Contacts between the two chains:
Residue Y446 in the second protein interacts with residue P116 in the first protein (closest heavy-atom distance 3.3 Å).
Residue L459 in the second protein contacts residue R17 in the first protein (closest heavy-atom distance 3.3 Å).
Residue D450 in the second protein is in contact with residue G226 in the first protein (closest heavy-atom distance 3.1 Å).
Residue K453 in the second protein interacts with residue F262 in the first protein (closest heavy-atom distance 3.2 Å).
Residue S440 in the second protein interacts with residue H113 in the first protein (closest heavy-atom distance 3.7 Å).
Residue I448 in the second protein contacts residue D242 in the first protein (closest heavy-atom distance 3.6 Å).
Residue K332 in the second protein contacts residue R20 in the first protein (closest heavy-atom distance 3.5 Å).
Residue R325 in the second protein interacts with residue R266 in the first protein (closest heavy-atom distance 3.7 Å).
Residue G562 in the second protein is in contact with residue R76 in the first protein (closest heavy-atom distance 3.3 Å).
Residue Y455 in the second protein contacts residue V261 in the first protein (closest heavy-atom distance 3.2 Å).
Residue Y446 in the second protein contacts residue I240 in the first protein (closest heavy-atom distance 3.3 Å).
Residue N465 in the second protein contacts residue K259 in the first protein (closest heavy-atom distance 3.1 Å).
Residue G452 in the second protein interacts with residue E263 in the first protein (closest heavy-atom distance 3.1 Å).
Residue R325 in the second protein contacts residue K243 in the first protein (closest heavy-atom distance 2.8 Å).
Residue Y443 in the second protein is in contact with residue E102 in the first protein (closest heavy-atom distance 3.2 Å).
Residue D464 in the second protein contacts residue K259 in the first protein (closest heavy-atom distance 3.3 Å).
Residue Y457 in the second protein interacts with residue M16 in the first protein (closest heavy-atom distance 3.4 Å).
Residue V454 in the second protein contacts residue V261 in the first protein (closest heavy-atom distance 3.2 Å).
Residue T328 in the second protein is in contact with residue R17 in the first protein (closest heavy-atom distance 3.7 Å).
Residue V704 in the second protein is in contact with residue I143 in the first protein (closest heavy-atom distance 3.8 Å).
Residue N711 in the second protein interacts with residue K140 in the first protein (closest heavy-atom distance 2.8 Å).
Residue L447 in the second protein is in contact with residue I101 in the first protein (closest heavy-atom distance 3.7 Å).
Residue Y435 in the second protein contacts residue R76 in the first protein (closest heavy-atom distance 3.4 Å).
Residue P331 in the second protein contacts residue R20 in the first protein (closest heavy-atom distance 3.8 Å).
Residue C466 in the second protein interacts with residue F229 in the first protein (closest heavy-atom distance 3.5 Å).
Residue D464 in the second protein contacts residue Q258 in the first protein (closest heavy-atom distance 3.5 Å).
Residue E451 in the second protein interacts with residue E263 in the first protein (closest heavy-atom distance 2.8 Å).
Residue K710 in the second protein is in contact with residue K140 in the first protein (closest heavy-atom distance 3.7 Å).
Residue P665 in the second protein is in contact with residue F24 in the first protein (closest heavy-atom distance 3.6 Å).
Residue S707 in the second protein contacts residue K140 in the first protein (closest heavy-atom distance 3.3 Å).
Residue F668 in the second protein interacts with residue F24 in the first protein (closest heavy-atom distance 3.4 Å).
Residue V454 in the second protein contacts residue E263 in the first protein (closest heavy-atom distance 3.5 Å).
Residue R449 in the second protein is in contact with residue K243 in the first protein (closest heavy-atom distance 3.4 Å).
Residue Y446 in the second protein interacts with residue I118 in the first protein (closest heavy-atom distance 3.5 Å).
Residue K453 in the second protein is in contact with residue E263 in the first protein (closest heavy-atom distance 2.6 Å).
Residue L447 in the second protein is in contact with residue M105 in the first protein (closest heavy-atom distance 3.5 Å).
Residue S701 in the second protein is in contact with residue E165 in the first protein (closest heavy-atom distance 3.1 Å).
Residue Y443 in the second protein contacts residue M105 in the first protein (closest heavy-atom distance 3.5 Å).
Residue N465 in the second protein interacts with residue V261 in the first protein (closest heavy-atom distance 3.2 Å).
Residue K453 in the second protein interacts with residue V261 in the first protein (closest heavy-atom distance 3.8 Å).
Residue Y446 in the second protein interacts with residue I239 in the first protein (closest heavy-atom distance 3.5 Å).
Residue N465 in the second protein is in contact with residue P260 in the first protein (closest heavy-atom distance 3.6 Å).
Residue S697 in the second protein contacts residue M145 in the first protein (closest heavy-atom distance 3.1 Å).
Residue V704 in the second protein interacts with residue S141 in the first protein (closest heavy-atom distance 2.8 Å).
Residue L699 in the second protein interacts with residue A163 in the first protein (closest heavy-atom distance 3.7 Å).
Residue D450 in the second protein is in contact with residue S227 in the first protein (closest heavy-atom distance 3.2 Å).
Residue D450 in the second protein interacts with residue I225 in the first protein (closest heavy-atom distance 3.2 Å).
Residue Y443 in the second protein interacts with residue Y69 in the first protein (closest heavy-atom distance 3.5 Å).
Residue L447 in the second protein contacts residue I239 in the first protein (closest heavy-atom distance 3.4 Å).
Residue Y446 in the second protein contacts residue G241 in the first protein (closest heavy-atom distance 3.2 Å).
Residue G703 in the second protein contacts residue S141 in the first protein (closest heavy-atom distance 2.9 Å).
Residue L447 in the second protein contacts residue I240 in the first protein (closest heavy-atom distance 3.6 Å).
Residue Y446 in the second protein interacts with residue Y69 in the first protein (closest heavy-atom distance 3.4 Å).
Residue I448 in the second protein is in contact with residue I239 in the first protein (closest heavy-atom distance 3.1 Å).
Residue K710 in the second protein interacts with residue S138 in the first protein (closest heavy-atom distance 3.6 Å).
Residue M439 in the second protein is in contact with residue H113 in the first protein (closest heavy-atom distance 3.2 Å).
Residue I448 in the second protein contacts residue G241 in the first protein (closest heavy-atom distance 3.5 Å).
Residue L699 in the second protein is in contact with residue I143 in the first protein (closest heavy-atom distance 3.8 Å).
Residue D663 in the second protein interacts with residue Y22 in the first protein (closest heavy-atom distance 3.2 Å).
Residue G458 in the second protein is in contact with residue R17 in the first protein (closest heavy-atom distance 3.2 Å).

Sequence of the first protein:
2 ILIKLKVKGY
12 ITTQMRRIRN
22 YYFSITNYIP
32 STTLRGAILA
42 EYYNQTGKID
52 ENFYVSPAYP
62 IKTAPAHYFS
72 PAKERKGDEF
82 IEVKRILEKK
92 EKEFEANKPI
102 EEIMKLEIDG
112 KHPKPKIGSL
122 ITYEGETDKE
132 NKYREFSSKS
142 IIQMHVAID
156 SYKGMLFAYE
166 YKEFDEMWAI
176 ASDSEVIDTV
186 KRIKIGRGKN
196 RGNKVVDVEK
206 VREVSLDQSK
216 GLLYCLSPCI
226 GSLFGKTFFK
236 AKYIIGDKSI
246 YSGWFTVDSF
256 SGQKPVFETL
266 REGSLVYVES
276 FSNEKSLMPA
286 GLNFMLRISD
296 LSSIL

These two protein chains interact to form a complex.

Sequence of the second protein:
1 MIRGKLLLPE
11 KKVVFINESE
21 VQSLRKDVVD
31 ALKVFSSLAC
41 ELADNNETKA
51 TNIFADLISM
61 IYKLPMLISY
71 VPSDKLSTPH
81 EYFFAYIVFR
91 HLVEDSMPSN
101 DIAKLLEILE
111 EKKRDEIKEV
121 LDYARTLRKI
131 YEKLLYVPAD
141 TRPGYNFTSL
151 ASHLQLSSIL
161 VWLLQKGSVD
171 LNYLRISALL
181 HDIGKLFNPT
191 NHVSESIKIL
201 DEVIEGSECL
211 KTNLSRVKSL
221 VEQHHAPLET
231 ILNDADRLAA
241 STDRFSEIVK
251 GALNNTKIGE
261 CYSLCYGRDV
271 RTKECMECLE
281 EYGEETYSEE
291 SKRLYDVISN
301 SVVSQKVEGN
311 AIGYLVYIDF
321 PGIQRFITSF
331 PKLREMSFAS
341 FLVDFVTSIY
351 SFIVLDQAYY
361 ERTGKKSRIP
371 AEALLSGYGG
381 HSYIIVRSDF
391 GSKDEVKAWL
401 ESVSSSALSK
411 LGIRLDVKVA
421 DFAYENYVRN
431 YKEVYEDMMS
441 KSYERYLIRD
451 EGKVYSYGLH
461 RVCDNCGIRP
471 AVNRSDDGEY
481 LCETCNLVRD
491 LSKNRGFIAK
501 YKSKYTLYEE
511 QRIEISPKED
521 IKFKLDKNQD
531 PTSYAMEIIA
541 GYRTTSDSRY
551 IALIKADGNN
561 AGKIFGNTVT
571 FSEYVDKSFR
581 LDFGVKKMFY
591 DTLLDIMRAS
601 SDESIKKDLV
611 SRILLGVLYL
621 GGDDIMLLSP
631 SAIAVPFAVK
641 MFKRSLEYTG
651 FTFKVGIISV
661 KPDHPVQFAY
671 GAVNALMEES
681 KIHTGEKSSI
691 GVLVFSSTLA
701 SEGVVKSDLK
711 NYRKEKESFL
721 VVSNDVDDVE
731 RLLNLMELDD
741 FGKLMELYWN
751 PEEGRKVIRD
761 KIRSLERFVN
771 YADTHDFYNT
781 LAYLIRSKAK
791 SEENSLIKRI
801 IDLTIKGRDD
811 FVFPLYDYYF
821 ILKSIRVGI